Residue-level contacts at the interface:
Residue D24 in chain A interacts with residue K2 in chain B (closest heavy-atom distance 4.8 Å).
Residue P14 in chain A is in contact with residue Y33 in chain B (closest heavy-atom distance 2.6 Å).
Residue Y23 in chain A interacts with residue L4 in chain B (closest heavy-atom distance 3.6 Å).
Residue D24 in chain A interacts with residue T51 in chain B (closest heavy-atom distance 4.6 Å).
Residue D24 in chain A is in contact with residue R52 in chain B (closest heavy-atom distance 2.7 Å).
Residue F17 in chain A contacts residue D46 in chain B (closest heavy-atom distance 4.7 Å).
Residue V20 in chain A interacts with residue R52 in chain B (closest heavy-atom distance 3.6 Å).
Residue V16 in chain A contacts residue G47 in chain B (closest heavy-atom distance 3.6 Å).
Residue V16 in chain A contacts residue Y44 in chain B (closest heavy-atom distance 3.5 Å).
Residue V20 in chain A interacts with residue T51 in chain B (closest heavy-atom distance 3.4 Å).
Residue Y23 in chain A interacts with residue H29 in chain B (closest heavy-atom distance 3.4 Å).
Residue V19 in chain A contacts residue Y33 in chain B (closest heavy-atom distance 4.5 Å).
Residue S15 in chain A interacts with residue Y33 in chain B (closest heavy-atom distance 4.0 Å).
Residue F17 in chain A interacts with residue G47 in chain B (closest heavy-atom distance 3.7 Å).
Residue T13 in chain A contacts residue Y44 in chain B (closest heavy-atom distance 2.8 Å).
Residue P14 in chain A contacts residue Y44 in chain B (closest heavy-atom distance 4.8 Å).
Residue R260 in chain A is in contact with residue T51 in chain B (closest heavy-atom distance 3.2 Å).
Residue V19 in chain A interacts with residue F6 in chain B (closest heavy-atom distance 3.8 Å).
Residue V20 in chain A is in contact with residue T48 in chain B (closest heavy-atom distance 4.7 Å).
Residue D24 in chain A contacts residue S1 in chain B (closest heavy-atom distance 4.7 Å).
Residue V20 in chain A interacts with residue G47 in chain B (closest heavy-atom distance 3.6 Å).
Residue V16 in chain A contacts residue F8 in chain B (closest heavy-atom distance 4.6 Å).
Residue T13 in chain A interacts with residue Y33 in chain B (closest heavy-atom distance 3.9 Å).
Residue R260 in chain A interacts with residue R52 in chain B (closest heavy-atom distance 4.8 Å).
Residue L256 in chain A is in contact with residue T51 in chain B (closest heavy-atom distance 4.1 Å).
Residue V16 in chain A contacts residue Y33 in chain B (closest heavy-atom distance 3.5 Å).
Residue L256 in chain A interacts with residue Y50 in chain B (closest heavy-atom distance 3.9 Å).
Residue H29 in chain A is in contact with residue H29 in chain B (closest heavy-atom distance 3.9 Å).
Residue Y23 in chain A contacts residue T31 in chain B (closest heavy-atom distance 4.4 Å).
Residue V16 in chain A is in contact with residue F6 in chain B (closest heavy-atom distance 3.7 Å).
Residue V16 in chain A contacts residue T48 in chain B (closest heavy-atom distance 3.9 Å).
Residue F17 in chain A interacts with residue Y50 in chain B (closest heavy-atom distance 4.0 Å).
Residue V20 in chain A is in contact with residue F6 in chain B (closest heavy-atom distance 3.5 Å).
Residue V21 in chain A is in contact with residue T51 in chain B (closest heavy-atom distance 3.8 Å).
Residue V20 in chain A interacts with residue T60 in chain B (closest heavy-atom distance 4.5 Å).
Residue F17 in chain A contacts residue T51 in chain B (closest heavy-atom distance 3.5 Å).
Residue D28 in chain A interacts with residue H29 in chain B (closest heavy-atom distance 2.8 Å).
Residue V19 in chain A is in contact with residue T31 in chain B (closest heavy-atom distance 3.7 Å).
Residue V20 in chain A interacts with residue L4 in chain B (closest heavy-atom distance 3.9 Å).

Sequence of chain B:
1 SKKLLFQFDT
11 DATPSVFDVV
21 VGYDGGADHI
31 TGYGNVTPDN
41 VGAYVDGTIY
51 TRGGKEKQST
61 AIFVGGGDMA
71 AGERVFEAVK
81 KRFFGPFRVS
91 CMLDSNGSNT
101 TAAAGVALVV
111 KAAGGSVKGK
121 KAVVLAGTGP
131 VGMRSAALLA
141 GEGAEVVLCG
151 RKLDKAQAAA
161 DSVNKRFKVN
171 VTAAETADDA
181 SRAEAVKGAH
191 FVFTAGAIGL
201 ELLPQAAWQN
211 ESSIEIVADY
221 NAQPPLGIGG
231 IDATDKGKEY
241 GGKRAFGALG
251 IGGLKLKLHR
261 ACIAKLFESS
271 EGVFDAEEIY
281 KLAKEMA

Sequence of chain A:
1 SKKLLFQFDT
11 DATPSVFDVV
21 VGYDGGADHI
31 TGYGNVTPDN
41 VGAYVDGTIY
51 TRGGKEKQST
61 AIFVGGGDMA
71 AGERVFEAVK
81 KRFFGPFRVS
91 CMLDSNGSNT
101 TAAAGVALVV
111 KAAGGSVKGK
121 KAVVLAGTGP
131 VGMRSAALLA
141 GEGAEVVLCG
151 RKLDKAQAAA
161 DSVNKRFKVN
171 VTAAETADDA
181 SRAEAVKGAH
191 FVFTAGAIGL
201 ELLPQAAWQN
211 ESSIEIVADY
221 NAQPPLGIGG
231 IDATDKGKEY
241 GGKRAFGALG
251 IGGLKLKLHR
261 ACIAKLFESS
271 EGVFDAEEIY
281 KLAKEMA

These two protein chains interact to form a complex.